These two protein chains interact to form a complex.

Sequence of chain A:
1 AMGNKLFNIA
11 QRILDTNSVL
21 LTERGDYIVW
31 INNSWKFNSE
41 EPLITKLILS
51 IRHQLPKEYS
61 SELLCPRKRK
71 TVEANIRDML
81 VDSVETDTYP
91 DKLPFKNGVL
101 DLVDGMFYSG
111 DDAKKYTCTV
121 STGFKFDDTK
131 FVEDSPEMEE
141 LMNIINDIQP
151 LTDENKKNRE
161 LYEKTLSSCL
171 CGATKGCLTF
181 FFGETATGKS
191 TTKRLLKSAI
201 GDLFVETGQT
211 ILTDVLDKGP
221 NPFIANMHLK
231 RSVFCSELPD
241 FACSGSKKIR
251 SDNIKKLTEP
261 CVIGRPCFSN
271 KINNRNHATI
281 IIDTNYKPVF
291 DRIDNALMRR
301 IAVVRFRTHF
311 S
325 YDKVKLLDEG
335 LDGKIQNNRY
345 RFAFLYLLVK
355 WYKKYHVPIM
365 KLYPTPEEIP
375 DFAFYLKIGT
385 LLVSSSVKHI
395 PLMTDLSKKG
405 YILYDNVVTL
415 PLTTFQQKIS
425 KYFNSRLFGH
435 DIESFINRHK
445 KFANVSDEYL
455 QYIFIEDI

Residue-level contacts at the interface:
Residue K46 in chain B interacts with residue L21 in chain A (closest heavy-atom distance 4.0 Å).
Residue I31 in chain B contacts residue V81 in chain A (closest heavy-atom distance 3.6 Å).
Residue R69 in chain B is in contact with residue D78 in chain A (closest heavy-atom distance 2.6 Å).
Residue R430 in chain B interacts with residue V449 in chain A (closest heavy-atom distance 3.6 Å).
Residue L64 in chain B contacts residue N75 in chain A (closest heavy-atom distance 3.3 Å).
Residue E237 in chain B interacts with residue R292 in chain A (closest heavy-atom distance 4.0 Å).
Residue L49 in chain B contacts residue M79 in chain A (closest heavy-atom distance 3.5 Å).
Residue L431 in chain B contacts residue N448 in chain A (closest heavy-atom distance 3.9 Å).
Residue E206 in chain B interacts with residue I263 in chain A (closest heavy-atom distance 3.7 Å).
Residue T45 in chain B contacts residue D78 in chain A (closest heavy-atom distance 3.2 Å).
Residue Y325 in chain B contacts residue S388 in chain A (closest heavy-atom distance 3.5 Å).
Residue L49 in chain B interacts with residue F7 in chain A (closest heavy-atom distance 3.6 Å).
Residue R69 in chain B interacts with residue A74 in chain A (closest heavy-atom distance 4.5 Å).
Residue L431 in chain B is in contact with residue A447 in chain A (closest heavy-atom distance 3.2 Å).
Residue P66 in chain B contacts residue N75 in chain A (closest heavy-atom distance 3.1 Å).
Residue T185 in chain B interacts with residue A296 in chain A (closest heavy-atom distance 4.5 Å).
Residue R67 in chain B contacts residue A1 in chain A (closest heavy-atom distance 3.9 Å).
Residue D326 in chain B interacts with residue K392 in chain A (closest heavy-atom distance 3.9 Å).
Residue L331 in chain B contacts residue R299 in chain A (closest heavy-atom distance 3.5 Å).
Residue L64 in chain B contacts residue N4 in chain A (closest heavy-atom distance 3.5 Å).
Residue R52 in chain B interacts with residue Q11 in chain A (closest heavy-atom distance 4.4 Å).
Residue R430 in chain B interacts with residue N448 in chain A (closest heavy-atom distance 3.1 Å).
Residue V328 in chain B contacts residue S390 in chain A (closest heavy-atom distance 4.2 Å).
Residue P66 in chain B is in contact with residue T71 in chain A (closest heavy-atom distance 3.5 Å).
Residue R67 in chain B contacts residue M2 in chain A (closest heavy-atom distance 4.3 Å).
Residue K46 in chain B is in contact with residue L80 in chain A (closest heavy-atom distance 3.4 Å).
Residue Q209 in chain B contacts residue R292 in chain A (closest heavy-atom distance 3.9 Å).
Residue K36 in chain B interacts with residue D82 in chain A (closest heavy-atom distance 4.0 Å).
Residue K327 in chain B interacts with residue K392 in chain A (closest heavy-atom distance 4.5 Å).
Residue Y325 in chain B is in contact with residue V391 in chain A (closest heavy-atom distance 3.0 Å).
Residue K36 in chain B interacts with residue V81 in chain A (closest heavy-atom distance 3.3 Å).
Residue E206 in chain B contacts residue E259 in chain A (closest heavy-atom distance 4.5 Å).
Residue Q209 in chain B interacts with residue D252 in chain A (closest heavy-atom distance 4.2 Å).
Residue K46 in chain B is in contact with residue R77 in chain A (closest heavy-atom distance 3.2 Å).
Residue L431 in chain B is in contact with residue F446 in chain A (closest heavy-atom distance 3.9 Å).
Residue R69 in chain B is in contact with residue N75 in chain A (closest heavy-atom distance 2.4 Å).
Residue E237 in chain B is in contact with residue D252 in chain A (closest heavy-atom distance 3.8 Å).
Residue T185 in chain B is in contact with residue D294 in chain A (closest heavy-atom distance 3.7 Å).
Residue N226 in chain B contacts residue I272 in chain A (closest heavy-atom distance 3.3 Å).
Residue L64 in chain B interacts with residue F7 in chain A (closest heavy-atom distance 3.5 Å).
Residue D326 in chain B interacts with residue S390 in chain A (closest heavy-atom distance 4.3 Å).
Residue K68 in chain B contacts residue A1 in chain A (closest heavy-atom distance 3.9 Å).
Residue E184 in chain B is in contact with residue S388 in chain A (closest heavy-atom distance 3.7 Å).
Residue C65 in chain B interacts with residue M2 in chain A (closest heavy-atom distance 3.6 Å).
Residue C267 in chain B interacts with residue R265 in chain A (closest heavy-atom distance 4.0 Å).
Residue E237 in chain B contacts residue K256 in chain A (closest heavy-atom distance 4.2 Å).
Residue K46 in chain B contacts residue Y27 in chain A (closest heavy-atom distance 3.1 Å).
Residue D240 in chain B is in contact with residue R442 in chain A (closest heavy-atom distance 3.5 Å).
Residue Y325 in chain B contacts residue S389 in chain A (closest heavy-atom distance 3.0 Å).
Residue F223 in chain B contacts residue D217 in chain A (closest heavy-atom distance 3.6 Å).
Residue P239 in chain B contacts residue R292 in chain A (closest heavy-atom distance 3.5 Å).
Residue P66 in chain B is in contact with residue A74 in chain A (closest heavy-atom distance 4.1 Å).
Residue K46 in chain B is in contact with residue D78 in chain A (closest heavy-atom distance 3.4 Å).
Residue Y325 in chain B contacts residue S390 in chain A (closest heavy-atom distance 3.2 Å).
Residue L431 in chain B contacts residue Y408 in chain A (closest heavy-atom distance 3.5 Å).
Residue L49 in chain B contacts residue D78 in chain A (closest heavy-atom distance 3.9 Å).
Residue R52 in chain B contacts residue F7 in chain A (closest heavy-atom distance 3.5 Å).
Residue N32 in chain B interacts with residue V81 in chain A (closest heavy-atom distance 3.3 Å).
Residue D326 in chain B contacts residue V391 in chain A (closest heavy-atom distance 3.2 Å).
Residue L238 in chain B is in contact with residue R292 in chain A (closest heavy-atom distance 3.7 Å).

Sequence of chain B:
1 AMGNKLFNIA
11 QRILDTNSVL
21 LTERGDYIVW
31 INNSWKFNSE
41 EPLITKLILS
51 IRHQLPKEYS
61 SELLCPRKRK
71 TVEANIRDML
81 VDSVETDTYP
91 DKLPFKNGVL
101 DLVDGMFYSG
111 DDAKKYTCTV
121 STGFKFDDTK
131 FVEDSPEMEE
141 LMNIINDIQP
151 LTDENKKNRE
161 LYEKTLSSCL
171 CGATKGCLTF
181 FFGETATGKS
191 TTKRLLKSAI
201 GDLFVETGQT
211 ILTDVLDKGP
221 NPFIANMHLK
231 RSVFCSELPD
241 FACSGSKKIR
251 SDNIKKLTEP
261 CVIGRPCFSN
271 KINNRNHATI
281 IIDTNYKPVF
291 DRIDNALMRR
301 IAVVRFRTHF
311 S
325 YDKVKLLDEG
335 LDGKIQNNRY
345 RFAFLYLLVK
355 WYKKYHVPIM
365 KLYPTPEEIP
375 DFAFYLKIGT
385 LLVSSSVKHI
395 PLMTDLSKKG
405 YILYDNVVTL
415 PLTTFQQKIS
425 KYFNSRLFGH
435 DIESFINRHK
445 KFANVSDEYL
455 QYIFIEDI